This data describes a binding interaction between two proteins.

Sequence of the second protein:
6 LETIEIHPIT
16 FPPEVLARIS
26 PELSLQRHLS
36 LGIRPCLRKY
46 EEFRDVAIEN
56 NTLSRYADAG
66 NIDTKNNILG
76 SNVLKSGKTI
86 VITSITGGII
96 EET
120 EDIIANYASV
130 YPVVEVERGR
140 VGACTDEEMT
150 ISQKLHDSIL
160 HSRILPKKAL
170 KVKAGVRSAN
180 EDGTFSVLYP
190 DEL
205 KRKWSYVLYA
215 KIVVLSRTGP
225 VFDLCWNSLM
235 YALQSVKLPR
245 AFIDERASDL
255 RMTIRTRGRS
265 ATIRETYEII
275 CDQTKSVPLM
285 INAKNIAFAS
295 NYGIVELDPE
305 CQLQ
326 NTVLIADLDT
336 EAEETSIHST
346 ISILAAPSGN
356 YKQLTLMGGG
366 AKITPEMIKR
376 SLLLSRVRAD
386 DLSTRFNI

Interface contacts:
Residue N71 in the second protein is in contact with residue Y143 in the first protein (closest heavy-atom distance 3.4 Å).
Residue D276 in the second protein contacts residue F20 in the first protein (closest heavy-atom distance 3.5 Å).
Residue R139 in the second protein interacts with residue R81 in the first protein (closest heavy-atom distance 3.6 Å).
Residue C275 in the second protein interacts with residue M18 in the first protein (closest heavy-atom distance 3.6 Å).
Residue E136 in the second protein contacts residue Y78 in the first protein (closest heavy-atom distance 3.8 Å).
Residue R221 in the second protein interacts with residue N55 in the first protein (closest heavy-atom distance 3.5 Å).
Residue E136 in the second protein contacts residue N55 in the first protein (closest heavy-atom distance 3.7 Å).
Residue L74 in the second protein interacts with residue M18 in the first protein (closest heavy-atom distance 3.5 Å).
Residue G93 in the second protein contacts residue K16 in the first protein (closest heavy-atom distance 3.5 Å).
Residue Y213 in the second protein contacts residue L10 in the first protein (closest heavy-atom distance 3.3 Å).
Residue E134 in the second protein contacts residue K98 in the first protein (closest heavy-atom distance 3.7 Å).
Residue Y213 in the second protein is in contact with residue A15 in the first protein (closest heavy-atom distance 3.5 Å).
Residue Q277 in the second protein contacts residue F20 in the first protein (closest heavy-atom distance 3.4 Å).
Residue I87 in the second protein contacts residue L101 in the first protein (closest heavy-atom distance 3.6 Å).
Residue K215 in the second protein is in contact with residue L101 in the first protein (closest heavy-atom distance 3.8 Å).
Residue G92 in the second protein interacts with residue M18 in the first protein (closest heavy-atom distance 3.3 Å).
Residue Y130 in the second protein interacts with residue L9 in the first protein (closest heavy-atom distance 3.4 Å).
Residue N71 in the second protein is in contact with residue L102 in the first protein (closest heavy-atom distance 3.3 Å).
Residue C143 in the second protein interacts with residue R8 in the first protein (closest heavy-atom distance 3.5 Å).
Residue R60 in the second protein is in contact with residue F20 in the first protein (closest heavy-atom distance 3.3 Å).
Residue C275 in the second protein interacts with residue S21 in the first protein (closest heavy-atom distance 3.4 Å).
Residue E136 in the second protein interacts with residue Y140 in the first protein (closest heavy-atom distance 3.2 Å).
Residue T69 in the second protein is in contact with residue N149 in the first protein (closest heavy-atom distance 3.6 Å).
Residue E136 in the second protein contacts residue K98 in the first protein (closest heavy-atom distance 2.6 Å).
Residue G138 in the second protein is in contact with residue Y78 in the first protein (closest heavy-atom distance 3.4 Å).
Residue K70 in the second protein is in contact with residue T148 in the first protein (closest heavy-atom distance 2.5 Å).
Residue I94 in the second protein is in contact with residue A15 in the first protein (closest heavy-atom distance 3.7 Å).
Residue S89 in the second protein interacts with residue L101 in the first protein (closest heavy-atom distance 3.7 Å).
Residue C275 in the second protein contacts residue F20 in the first protein (closest heavy-atom distance 3.7 Å).
Residue R137 in the second protein interacts with residue Y78 in the first protein (closest heavy-atom distance 3.5 Å).
Residue M148 in the second protein contacts residue R7 in the first protein (closest heavy-atom distance 3.3 Å).
Residue I95 in the second protein interacts with residue A14 in the first protein (closest heavy-atom distance 3.8 Å).
Residue H155 in the second protein interacts with residue L9 in the first protein (closest heavy-atom distance 3.6 Å).
Residue L219 in the second protein is in contact with residue I74 in the first protein (closest heavy-atom distance 3.6 Å).
Residue L58 in the second protein is in contact with residue Y143 in the first protein (closest heavy-atom distance 3.3 Å).
Residue Y130 in the second protein contacts residue P12 in the first protein (closest heavy-atom distance 3.9 Å).
Residue G138 in the second protein contacts residue F138 in the first protein (closest heavy-atom distance 3.3 Å).
Residue C143 in the second protein contacts residue R7 in the first protein (closest heavy-atom distance 3.0 Å).
Residue G138 in the second protein contacts residue R81 in the first protein (closest heavy-atom distance 2.7 Å).
Residue S220 in the second protein is in contact with residue E54 in the first protein (closest heavy-atom distance 2.9 Å).
Residue I95 in the second protein is in contact with residue P12 in the first protein (closest heavy-atom distance 3.9 Å).
Residue I94 in the second protein interacts with residue K16 in the first protein (closest heavy-atom distance 2.9 Å).
Residue Q152 in the second protein contacts residue L9 in the first protein (closest heavy-atom distance 3.7 Å).
Residue L58 in the second protein interacts with residue L101 in the first protein (closest heavy-atom distance 3.7 Å).
Residue K83 in the second protein is in contact with residue E54 in the first protein (closest heavy-atom distance 3.5 Å).
Residue Y130 in the second protein contacts residue G11 in the first protein (closest heavy-atom distance 3.7 Å).
Residue N71 in the second protein interacts with residue K145 in the first protein (closest heavy-atom distance 3.6 Å).
Residue C275 in the second protein interacts with residue A19 in the first protein (closest heavy-atom distance 3.1 Å).
Residue S151 in the second protein is in contact with residue L9 in the first protein (closest heavy-atom distance 3.8 Å).
Residue G93 in the second protein contacts residue M18 in the first protein (closest heavy-atom distance 3.7 Å).
Residue R137 in the second protein interacts with residue N55 in the first protein (closest heavy-atom distance 3.4 Å).
Residue S220 in the second protein interacts with residue N55 in the first protein (closest heavy-atom distance 3.8 Å).
Residue S220 in the second protein contacts residue I53 in the first protein (closest heavy-atom distance 3.7 Å).
Residue P243 in the second protein is in contact with residue F20 in the first protein (closest heavy-atom distance 3.8 Å).
Residue K70 in the second protein interacts with residue L102 in the first protein (closest heavy-atom distance 3.7 Å).
Residue D68 in the second protein is in contact with residue K145 in the first protein (closest heavy-atom distance 2.5 Å).
Residue Q277 in the second protein interacts with residue S21 in the first protein (closest heavy-atom distance 2.8 Å).
Residue I95 in the second protein interacts with residue A15 in the first protein (closest heavy-atom distance 3.8 Å).
Residue K70 in the second protein interacts with residue D146 in the first protein (closest heavy-atom distance 2.9 Å).
Residue V140 in the second protein interacts with residue F138 in the first protein (closest heavy-atom distance 3.7 Å).

Sequence of the first protein:
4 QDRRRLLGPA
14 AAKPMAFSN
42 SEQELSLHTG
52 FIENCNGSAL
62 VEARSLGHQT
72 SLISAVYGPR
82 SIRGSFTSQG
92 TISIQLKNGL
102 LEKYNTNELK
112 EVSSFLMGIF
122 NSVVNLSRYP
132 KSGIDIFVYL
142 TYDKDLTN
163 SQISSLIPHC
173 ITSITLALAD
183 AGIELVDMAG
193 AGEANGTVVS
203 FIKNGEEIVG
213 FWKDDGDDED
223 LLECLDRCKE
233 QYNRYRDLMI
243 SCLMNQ